Residue-level contacts at the interface:
Residue G107 in the second protein interacts with residue A13 in the first protein (closest heavy-atom distance 3.4 Å).
Residue N54 in the second protein interacts with residue A13 in the first protein (closest heavy-atom distance 5.0 Å).
Residue Q68 in the second protein interacts with residue T10 in the first protein (closest heavy-atom distance 4.0 Å).
Residue Q64 in the second protein interacts with residue T10 in the first protein (closest heavy-atom distance 4.3 Å).
Residue T108 in the second protein is in contact with residue G12 in the first protein (closest heavy-atom distance 3.5 Å).
Residue N54 in the second protein interacts with residue F11 in the first protein (closest heavy-atom distance 3.3 Å).
Residue N58 in the second protein contacts residue G12 in the first protein (closest heavy-atom distance 4.9 Å).
Residue G107 in the second protein is in contact with residue G12 in the first protein (closest heavy-atom distance 3.6 Å).
Residue L57 in the second protein contacts residue F11 in the first protein (closest heavy-atom distance 3.4 Å).
Residue N58 in the second protein contacts residue T10 in the first protein (closest heavy-atom distance 3.0 Å).
Residue T108 in the second protein interacts with residue A13 in the first protein (closest heavy-atom distance 3.6 Å).
Residue A106 in the second protein is in contact with residue G12 in the first protein (closest heavy-atom distance 4.4 Å).
Residue L70 in the second protein contacts residue F11 in the first protein (closest heavy-atom distance 4.3 Å).
Residue K71 in the second protein contacts residue F11 in the first protein (closest heavy-atom distance 3.7 Å).
Residue N58 in the second protein interacts with residue V8 in the first protein (closest heavy-atom distance 5.0 Å).
Residue N58 in the second protein is in contact with residue F11 in the first protein (closest heavy-atom distance 2.8 Å).
Residue M67 in the second protein contacts residue T10 in the first protein (closest heavy-atom distance 4.7 Å).
Residue N58 in the second protein is in contact with residue F9 in the first protein (closest heavy-atom distance 3.7 Å).
Residue I74 in the second protein is in contact with residue F11 in the first protein (closest heavy-atom distance 3.9 Å).
Residue S110 in the second protein contacts residue A13 in the first protein (closest heavy-atom distance 4.8 Å).
Residue Y131 in the second protein interacts with residue F11 in the first protein (closest heavy-atom distance 4.3 Å).
Residue M67 in the second protein is in contact with residue F11 in the first protein (closest heavy-atom distance 3.5 Å).
Residue N54 in the second protein interacts with residue G12 in the first protein (closest heavy-atom distance 3.3 Å).
Residue K71 in the second protein contacts residue T10 in the first protein (closest heavy-atom distance 3.8 Å).

Sequence of the second protein:
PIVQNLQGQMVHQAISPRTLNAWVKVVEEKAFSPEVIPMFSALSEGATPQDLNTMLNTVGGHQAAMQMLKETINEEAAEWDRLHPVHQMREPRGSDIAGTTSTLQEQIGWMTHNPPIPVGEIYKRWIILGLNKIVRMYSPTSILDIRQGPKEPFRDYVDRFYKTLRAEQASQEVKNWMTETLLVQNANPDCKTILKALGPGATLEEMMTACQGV

Sequence of the first protein:
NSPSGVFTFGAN

The following describes two proteins that form a bound complex.